Contacts between the two chains:
Residue N257 in protein 1 interacts with residue P275 in protein 2 (closest heavy-atom distance 3.7 Å).
Residue T349 in protein 1 is in contact with residue I277 in protein 2 (closest heavy-atom distance 3.7 Å).
Residue T519 in protein 1 interacts with residue L282 in protein 2 (closest heavy-atom distance 3.3 Å).
Residue A254 in protein 1 interacts with residue I276 in protein 2 (closest heavy-atom distance 3.8 Å).
Residue L509 in protein 1 is in contact with residue W313 in protein 2 (closest heavy-atom distance 3.6 Å).
Residue R258 in protein 1 is in contact with residue V273 in protein 2 (closest heavy-atom distance 3.3 Å).
Residue R364 in protein 1 contacts residue E178 in protein 2 (closest heavy-atom distance 3.5 Å).
Residue F383 in protein 1 is in contact with residue Y244 in protein 2 (closest heavy-atom distance 3.8 Å).
Residue Q515 in protein 1 is in contact with residue G281 in protein 2 (closest heavy-atom distance 3.2 Å).
Residue K508 in protein 1 interacts with residue F316 in protein 2 (closest heavy-atom distance 3.7 Å).
Residue L446 in protein 1 contacts residue M310 in protein 2 (closest heavy-atom distance 3.8 Å).
Residue R367 in protein 1 interacts with residue Y244 in protein 2 (closest heavy-atom distance 3.2 Å).
Residue L314 in protein 1 interacts with residue N207 in protein 2 (closest heavy-atom distance 3.8 Å).
Residue N505 in protein 1 is in contact with residue L314 in protein 2 (closest heavy-atom distance 3.3 Å).
Residue R449 in protein 1 contacts residue T311 in protein 2 (closest heavy-atom distance 3.6 Å).
Residue E518 in protein 1 interacts with residue G281 in protein 2 (closest heavy-atom distance 3.3 Å).
Residue T519 in protein 1 interacts with residue G281 in protein 2 (closest heavy-atom distance 3.8 Å).
Residue R364 in protein 1 interacts with residue T241 in protein 2 (closest heavy-atom distance 3.9 Å).
Residue Q310 in protein 1 contacts residue M203 in protein 2 (closest heavy-atom distance 3.3 Å).
Residue V353 in protein 1 is in contact with residue T280 in protein 2 (closest heavy-atom distance 4.0 Å).
Residue R367 in protein 1 contacts residue D245 in protein 2 (closest heavy-atom distance 2.4 Å).
Residue R449 in protein 1 is in contact with residue L314 in protein 2 (closest heavy-atom distance 3.7 Å).
Residue S442 in protein 1 interacts with residue C287 in protein 2 (closest heavy-atom distance 3.2 Å).
Residue R449 in protein 1 is in contact with residue P304 in protein 2 (closest heavy-atom distance 3.2 Å).
Residue E448 in protein 1 is in contact with residue P304 in protein 2 (closest heavy-atom distance 3.5 Å).
Residue C439 in protein 1 contacts residue L282 in protein 2 (closest heavy-atom distance 3.4 Å).
Residue Q515 in protein 1 interacts with residue R284 in protein 2 (closest heavy-atom distance 3.0 Å).
Residue E518 in protein 1 contacts residue T280 in protein 2 (closest heavy-atom distance 3.7 Å).
Residue R258 in protein 1 interacts with residue N274 in protein 2 (closest heavy-atom distance 3.5 Å).
Residue Q310 in protein 1 is in contact with residue I204 in protein 2 (closest heavy-atom distance 2.9 Å).
Residue L368 in protein 1 contacts residue Y244 in protein 2 (closest heavy-atom distance 3.4 Å).
Residue R357 in protein 1 interacts with residue G288 in protein 2 (closest heavy-atom distance 3.4 Å).
Residue R258 in protein 1 is in contact with residue I276 in protein 2 (closest heavy-atom distance 3.9 Å).
Residue R361 in protein 1 contacts residue E178 in protein 2 (closest heavy-atom distance 3.9 Å).
Residue E356 in protein 1 interacts with residue L289 in protein 2 (closest heavy-atom distance 3.9 Å).
Residue N257 in protein 1 interacts with residue I276 in protein 2 (closest heavy-atom distance 2.7 Å).
Residue R364 in protein 1 is in contact with residue D245 in protein 2 (closest heavy-atom distance 2.7 Å).
Residue E356 in protein 1 contacts residue V283 in protein 2 (closest heavy-atom distance 3.7 Å).
Residue Y311 in protein 1 contacts residue M203 in protein 2 (closest heavy-atom distance 3.3 Å).
Residue T519 in protein 1 is in contact with residue T280 in protein 2 (closest heavy-atom distance 2.7 Å).
Residue N445 in protein 1 interacts with residue P304 in protein 2 (closest heavy-atom distance 3.7 Å).
Residue R364 in protein 1 interacts with residue Y244 in protein 2 (closest heavy-atom distance 3.6 Å).
Residue V516 in protein 1 interacts with residue G281 in protein 2 (closest heavy-atom distance 3.5 Å).
Residue F452 in protein 1 interacts with residue S305 in protein 2 (closest heavy-atom distance 3.3 Å).
Residue L509 in protein 1 contacts residue M310 in protein 2 (closest heavy-atom distance 3.9 Å).
Residue R367 in protein 1 contacts residue G246 in protein 2 (closest heavy-atom distance 3.2 Å).
Residue N257 in protein 1 is in contact with residue N274 in protein 2 (closest heavy-atom distance 3.6 Å).
Residue K508 in protein 1 interacts with residue W313 in protein 2 (closest heavy-atom distance 3.1 Å).
Residue N445 in protein 1 is in contact with residue C296 in protein 2 (closest heavy-atom distance 3.4 Å).
Residue S352 in protein 1 contacts residue T280 in protein 2 (closest heavy-atom distance 3.8 Å).
Residue R449 in protein 1 contacts residue S305 in protein 2 (closest heavy-atom distance 2.7 Å).
Residue S352 in protein 1 interacts with residue P279 in protein 2 (closest heavy-atom distance 3.6 Å).
Residue L345 in protein 1 interacts with residue I277 in protein 2 (closest heavy-atom distance 3.9 Å).
Residue L314 in protein 1 interacts with residue I204 in protein 2 (closest heavy-atom distance 3.8 Å).
Residue R438 in protein 1 contacts residue F293 in protein 2 (closest heavy-atom distance 3.3 Å).
Residue K441 in protein 1 contacts residue F293 in protein 2 (closest heavy-atom distance 3.0 Å).
Residue Q515 in protein 1 is in contact with residue L282 in protein 2 (closest heavy-atom distance 3.7 Å).
Residue K372 in protein 1 is in contact with residue Y244 in protein 2 (closest heavy-atom distance 2.5 Å).
Residue S512 in protein 1 is in contact with residue W313 in protein 2 (closest heavy-atom distance 3.6 Å).
Residue R449 in protein 1 is in contact with residue M310 in protein 2 (closest heavy-atom distance 3.6 Å).

This data describes a binding interaction between two proteins.

Sequence of protein 1:
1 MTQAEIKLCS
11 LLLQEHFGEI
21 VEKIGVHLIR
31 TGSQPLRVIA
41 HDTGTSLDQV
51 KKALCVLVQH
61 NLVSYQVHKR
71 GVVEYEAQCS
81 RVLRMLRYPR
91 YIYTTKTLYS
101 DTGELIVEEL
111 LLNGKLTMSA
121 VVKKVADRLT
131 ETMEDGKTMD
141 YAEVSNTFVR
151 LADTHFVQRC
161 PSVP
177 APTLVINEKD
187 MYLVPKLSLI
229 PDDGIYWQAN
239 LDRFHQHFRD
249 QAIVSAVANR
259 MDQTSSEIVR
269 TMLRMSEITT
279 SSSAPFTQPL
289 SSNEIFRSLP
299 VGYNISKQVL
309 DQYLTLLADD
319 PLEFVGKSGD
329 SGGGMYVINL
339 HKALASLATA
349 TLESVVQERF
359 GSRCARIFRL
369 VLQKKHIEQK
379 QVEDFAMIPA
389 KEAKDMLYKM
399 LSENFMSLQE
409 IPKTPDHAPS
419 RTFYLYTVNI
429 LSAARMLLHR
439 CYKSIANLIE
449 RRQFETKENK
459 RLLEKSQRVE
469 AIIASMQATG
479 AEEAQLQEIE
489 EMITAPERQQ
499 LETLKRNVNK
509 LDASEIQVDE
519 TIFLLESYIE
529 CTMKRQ

Sequence of protein 2:
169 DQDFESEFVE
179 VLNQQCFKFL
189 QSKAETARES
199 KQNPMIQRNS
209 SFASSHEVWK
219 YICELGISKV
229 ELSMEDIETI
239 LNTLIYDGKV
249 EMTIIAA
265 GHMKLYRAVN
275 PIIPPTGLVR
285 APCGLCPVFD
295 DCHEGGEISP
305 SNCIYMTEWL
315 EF